Sequence of chain B:
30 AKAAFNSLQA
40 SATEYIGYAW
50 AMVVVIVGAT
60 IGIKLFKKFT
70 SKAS

This data describes a binding interaction between two proteins.

Sequence of chain A:
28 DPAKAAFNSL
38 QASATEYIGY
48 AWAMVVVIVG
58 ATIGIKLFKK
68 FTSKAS

Contacts between the two chains:
Residue Y44 in chain A interacts with residue G61 in chain B (closest heavy-atom distance 3.4 Å).
Residue V52 in chain A is in contact with residue A72 in chain B (closest heavy-atom distance 3.4 Å).
Residue M51 in chain A contacts residue S73 in chain B (closest heavy-atom distance 4.2 Å).
Residue M51 in chain A is in contact with residue A72 in chain B (closest heavy-atom distance 3.1 Å).
Residue L37 in chain A contacts residue I60 in chain B (closest heavy-atom distance 3.7 Å).
Residue Y44 in chain A contacts residue L64 in chain B (closest heavy-atom distance 4.0 Å).
Residue A41 in chain A interacts with residue F68 in chain B (closest heavy-atom distance 4.4 Å).
Residue L37 in chain A interacts with residue V56 in chain B (closest heavy-atom distance 4.6 Å).
Residue Y44 in chain A is in contact with residue F65 in chain B (closest heavy-atom distance 3.8 Å).
Residue A48 in chain A is in contact with residue A72 in chain B (closest heavy-atom distance 3.6 Å).
Residue A41 in chain A contacts residue L64 in chain B (closest heavy-atom distance 4.1 Å).
Residue I55 in chain A is in contact with residue A72 in chain B (closest heavy-atom distance 4.0 Å).
Residue I45 in chain A contacts residue F68 in chain B (closest heavy-atom distance 3.6 Å).
Residue P29 in chain A interacts with residue W49 in chain B (closest heavy-atom distance 4.1 Å).
Residue L37 in chain A contacts residue L64 in chain B (closest heavy-atom distance 4.9 Å).
Residue A48 in chain A is in contact with residue F68 in chain B (closest heavy-atom distance 4.2 Å).
Residue A30 in chain A contacts residue W49 in chain B (closest heavy-atom distance 4.3 Å).
Residue L37 in chain A contacts residue G57 in chain B (closest heavy-atom distance 4.1 Å).
Residue M51 in chain A interacts with residue T69 in chain B (closest heavy-atom distance 3.9 Å).
Residue Y44 in chain A contacts residue I62 in chain B (closest heavy-atom distance 5.0 Å).
Residue A33 in chain A interacts with residue V53 in chain B (closest heavy-atom distance 4.0 Å).
Residue M51 in chain A is in contact with residue F68 in chain B (closest heavy-atom distance 4.7 Å).
Residue P29 in chain A interacts with residue V53 in chain B (closest heavy-atom distance 4.7 Å).
Residue Y44 in chain A is in contact with residue F68 in chain B (closest heavy-atom distance 3.6 Å).
Residue I55 in chain A interacts with residue S73 in chain B (closest heavy-atom distance 3.8 Å).